Sequence of protein 1:
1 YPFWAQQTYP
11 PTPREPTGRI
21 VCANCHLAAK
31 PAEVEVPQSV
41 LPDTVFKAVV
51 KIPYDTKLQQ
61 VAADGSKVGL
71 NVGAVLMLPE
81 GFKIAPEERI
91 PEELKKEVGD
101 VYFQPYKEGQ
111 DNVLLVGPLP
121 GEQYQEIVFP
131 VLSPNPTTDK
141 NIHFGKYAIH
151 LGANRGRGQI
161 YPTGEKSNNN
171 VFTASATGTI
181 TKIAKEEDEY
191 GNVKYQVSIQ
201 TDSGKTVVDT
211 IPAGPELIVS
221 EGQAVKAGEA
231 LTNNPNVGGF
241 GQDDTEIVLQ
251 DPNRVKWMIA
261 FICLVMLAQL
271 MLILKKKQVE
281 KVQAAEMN

Interface contacts:
Residue I259 in protein 1 is in contact with residue F11 in protein 2 (closest heavy-atom distance 4.5 Å).
Residue M266 in protein 1 interacts with residue F11 in protein 2 (closest heavy-atom distance 3.5 Å).
Residue L274 in protein 1 interacts with residue A19 in protein 2 (closest heavy-atom distance 4.7 Å).
Residue C263 in protein 1 is in contact with residue F15 in protein 2 (closest heavy-atom distance 4.0 Å).
Residue I262 in protein 1 is in contact with residue F11 in protein 2 (closest heavy-atom distance 4.7 Å).
Residue K281 in protein 1 contacts residue I26 in protein 2 (closest heavy-atom distance 4.7 Å).
Residue L274 in protein 1 is in contact with residue I23 in protein 2 (closest heavy-atom distance 4.2 Å).
Residue L274 in protein 1 interacts with residue I22 in protein 2 (closest heavy-atom distance 3.6 Å).
Residue L270 in protein 1 is in contact with residue I18 in protein 2 (closest heavy-atom distance 3.8 Å).
Residue K281 in protein 1 contacts residue K27 in protein 2 (closest heavy-atom distance 3.9 Å).
Residue M266 in protein 1 contacts residue F15 in protein 2 (closest heavy-atom distance 3.5 Å).
Residue C263 in protein 1 is in contact with residue F11 in protein 2 (closest heavy-atom distance 3.8 Å).
Residue L267 in protein 1 contacts residue I18 in protein 2 (closest heavy-atom distance 4.6 Å).
Residue L270 in protein 1 interacts with residue A19 in protein 2 (closest heavy-atom distance 3.8 Å).
Residue L267 in protein 1 contacts residue F15 in protein 2 (closest heavy-atom distance 4.2 Å).
Residue L270 in protein 1 contacts residue F15 in protein 2 (closest heavy-atom distance 4.8 Å).

Sequence of protein 2:
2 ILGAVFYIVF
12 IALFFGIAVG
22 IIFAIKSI

This data describes a binding interaction between two proteins.